Interface contacts:
Residue L155 in protein 1 is in contact with residue F163 in protein 2 (closest heavy-atom distance 3.3 Å).
Residue K152 in protein 1 interacts with residue Y164 in protein 2 (closest heavy-atom distance 3.4 Å).
Residue K151 in protein 1 is in contact with residue Y164 in protein 2 (closest heavy-atom distance 3.3 Å).
Residue L155 in protein 1 contacts residue W176 in protein 2 (closest heavy-atom distance 3.7 Å).
Residue W159 in protein 1 interacts with residue W176 in protein 2 (closest heavy-atom distance 3.4 Å).
Residue K151 in protein 1 contacts residue D161 in protein 2 (closest heavy-atom distance 2.8 Å).
Residue R144 in protein 1 is in contact with residue E160 in protein 2 (closest heavy-atom distance 5.0 Å).
Residue K151 in protein 1 interacts with residue E160 in protein 2 (closest heavy-atom distance 4.6 Å).
Residue L155 in protein 1 contacts residue Y164 in protein 2 (closest heavy-atom distance 3.6 Å).
Residue T148 in protein 1 contacts residue Y164 in protein 2 (closest heavy-atom distance 3.8 Å).
Residue L155 in protein 1 contacts residue K165 in protein 2 (closest heavy-atom distance 4.9 Å).

This data describes a binding interaction between two proteins.

Sequence of protein 2:
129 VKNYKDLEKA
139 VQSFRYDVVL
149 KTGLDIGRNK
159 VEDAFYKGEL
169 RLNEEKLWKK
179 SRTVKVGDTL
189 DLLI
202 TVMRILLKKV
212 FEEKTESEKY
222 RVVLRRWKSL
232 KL

Sequence of protein 1:
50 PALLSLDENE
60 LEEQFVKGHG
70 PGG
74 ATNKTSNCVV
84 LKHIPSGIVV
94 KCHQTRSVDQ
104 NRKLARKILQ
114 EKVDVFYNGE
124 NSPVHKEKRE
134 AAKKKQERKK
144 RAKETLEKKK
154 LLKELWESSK